Residue-level contacts at the interface:
Residue N108 in chain A is in contact with residue R62 in chain B (closest heavy-atom distance 3.1 Å).
Residue S36 in chain A is in contact with residue R113 in chain B (closest heavy-atom distance 3.4 Å).
Residue E167 in chain A is in contact with residue R126 in chain B (closest heavy-atom distance 4.0 Å).
Residue I75 in chain A is in contact with residue Q77 in chain B (closest heavy-atom distance 4.1 Å).
Residue V29 in chain A contacts residue S107 in chain B (closest heavy-atom distance 3.7 Å).
Residue S123 in chain A contacts residue P61 in chain B (closest heavy-atom distance 3.5 Å).
Residue V29 in chain A interacts with residue A111 in chain B (closest heavy-atom distance 4.4 Å).
Residue R105 in chain A contacts residue A66 in chain B (closest heavy-atom distance 4.7 Å).
Residue Y101 in chain A interacts with residue S68 in chain B (closest heavy-atom distance 3.0 Å).
Residue L174 in chain A interacts with residue L129 in chain B (closest heavy-atom distance 4.4 Å).
Residue V29 in chain A contacts residue A110 in chain B (closest heavy-atom distance 3.9 Å).
Residue Y101 in chain A is in contact with residue T67 in chain B (closest heavy-atom distance 3.9 Å).
Residue K68 in chain A is in contact with residue A84 in chain B (closest heavy-atom distance 3.5 Å).
Residue V64 in chain A interacts with residue A84 in chain B (closest heavy-atom distance 3.9 Å).
Residue E32 in chain A is in contact with residue R117 in chain B (closest heavy-atom distance 2.6 Å).
Residue L7 in chain A interacts with residue I115 in chain B (closest heavy-atom distance 4.4 Å).
Residue L112 in chain A interacts with residue P64 in chain B (closest heavy-atom distance 4.0 Å).
Residue Q130 in chain A interacts with residue M1 in chain B (closest heavy-atom distance 3.9 Å).
Residue L109 in chain A interacts with residue P64 in chain B (closest heavy-atom distance 3.2 Å).
Residue A65 in chain A is in contact with residue F88 in chain B (closest heavy-atom distance 4.4 Å).
Residue L133 in chain A contacts residue M1 in chain B (closest heavy-atom distance 3.8 Å).
Residue R181 in chain A interacts with residue S133 in chain B (closest heavy-atom distance 3.5 Å).
Residue L33 in chain A is in contact with residue S107 in chain B (closest heavy-atom distance 4.7 Å).
Residue Y80 in chain A contacts residue L69 in chain B (closest heavy-atom distance 3.2 Å).
Residue S122 in chain A interacts with residue V59 in chain B (closest heavy-atom distance 4.4 Å).
Residue S177 in chain A is in contact with residue S133 in chain B (closest heavy-atom distance 3.8 Å).
Residue L33 in chain A contacts residue A110 in chain B (closest heavy-atom distance 4.3 Å).
Residue Y80 in chain A contacts residue L72 in chain B (closest heavy-atom distance 4.2 Å).
Residue Y101 in chain A contacts residue L69 in chain B (closest heavy-atom distance 3.5 Å).
Residue K68 in chain A interacts with residue F88 in chain B (closest heavy-atom distance 3.3 Å).
Residue R105 in chain A interacts with residue T67 in chain B (closest heavy-atom distance 3.5 Å).
Residue G69 in chain A interacts with residue F88 in chain B (closest heavy-atom distance 4.0 Å).
Residue L112 in chain A contacts residue R62 in chain B (closest heavy-atom distance 3.8 Å).
Residue K68 in chain A contacts residue L85 in chain B (closest heavy-atom distance 4.2 Å).
Residue V129 in chain A interacts with residue M1 in chain B (closest heavy-atom distance 3.5 Å).
Residue L33 in chain A interacts with residue Y106 in chain B (closest heavy-atom distance 3.9 Å).
Residue V29 in chain A contacts residue V114 in chain B (closest heavy-atom distance 4.8 Å).
Residue D76 in chain A contacts residue Q77 in chain B (closest heavy-atom distance 3.5 Å).
Residue D76 in chain A interacts with residue L73 in chain B (closest heavy-atom distance 3.9 Å).
Residue E32 in chain A is in contact with residue A110 in chain B (closest heavy-atom distance 3.6 Å).
Residue L111 in chain A contacts residue R62 in chain B (closest heavy-atom distance 3.6 Å).
Residue A74 in chain A contacts residue Q77 in chain B (closest heavy-atom distance 2.8 Å).
Residue Q130 in chain A interacts with residue F2 in chain B (closest heavy-atom distance 3.1 Å).
Residue Q78 in chain A interacts with residue L73 in chain B (closest heavy-atom distance 4.3 Å).
Residue N108 in chain A is in contact with residue T67 in chain B (closest heavy-atom distance 4.0 Å).
Residue N108 in chain A is in contact with residue A66 in chain B (closest heavy-atom distance 2.7 Å).
Residue Q130 in chain A interacts with residue T9 in chain B (closest heavy-atom distance 3.7 Å).
Residue G37 in chain A is in contact with residue Y106 in chain B (closest heavy-atom distance 4.6 Å).
Residue A73 in chain A contacts residue D81 in chain B (closest heavy-atom distance 3.3 Å).
Residue E32 in chain A interacts with residue V114 in chain B (closest heavy-atom distance 3.5 Å).
Residue E32 in chain A interacts with residue R113 in chain B (closest heavy-atom distance 2.8 Å).
Residue I28 in chain A contacts residue V114 in chain B (closest heavy-atom distance 3.6 Å).
Residue S123 in chain A contacts residue V59 in chain B (closest heavy-atom distance 3.2 Å).
Residue F120 in chain A contacts residue P61 in chain B (closest heavy-atom distance 3.2 Å).
Residue F170 in chain A contacts residue R126 in chain B (closest heavy-atom distance 3.4 Å).
Residue V77 in chain A is in contact with residue L73 in chain B (closest heavy-atom distance 3.2 Å).
Residue I81 in chain A interacts with residue L73 in chain B (closest heavy-atom distance 4.7 Å).
Residue L112 in chain A interacts with residue P63 in chain B (closest heavy-atom distance 4.0 Å).
Residue A119 in chain A is in contact with residue V59 in chain B (closest heavy-atom distance 3.9 Å).
Residue S36 in chain A interacts with residue Y106 in chain B (closest heavy-atom distance 4.4 Å).

This data describes a binding interaction between two proteins.

Sequence of chain A:
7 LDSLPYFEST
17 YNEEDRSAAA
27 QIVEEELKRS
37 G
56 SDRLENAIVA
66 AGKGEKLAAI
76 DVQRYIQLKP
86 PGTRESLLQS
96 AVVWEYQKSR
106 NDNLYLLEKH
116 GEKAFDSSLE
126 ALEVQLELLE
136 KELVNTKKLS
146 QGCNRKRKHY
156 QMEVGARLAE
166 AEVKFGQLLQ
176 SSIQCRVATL

Sequence of chain B:
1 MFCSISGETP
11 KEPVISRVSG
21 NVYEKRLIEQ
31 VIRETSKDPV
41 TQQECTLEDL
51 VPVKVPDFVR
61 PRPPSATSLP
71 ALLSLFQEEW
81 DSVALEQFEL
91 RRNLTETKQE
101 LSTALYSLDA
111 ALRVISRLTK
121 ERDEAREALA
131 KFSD